These two protein chains interact to form a complex.

Sequence of the second protein:
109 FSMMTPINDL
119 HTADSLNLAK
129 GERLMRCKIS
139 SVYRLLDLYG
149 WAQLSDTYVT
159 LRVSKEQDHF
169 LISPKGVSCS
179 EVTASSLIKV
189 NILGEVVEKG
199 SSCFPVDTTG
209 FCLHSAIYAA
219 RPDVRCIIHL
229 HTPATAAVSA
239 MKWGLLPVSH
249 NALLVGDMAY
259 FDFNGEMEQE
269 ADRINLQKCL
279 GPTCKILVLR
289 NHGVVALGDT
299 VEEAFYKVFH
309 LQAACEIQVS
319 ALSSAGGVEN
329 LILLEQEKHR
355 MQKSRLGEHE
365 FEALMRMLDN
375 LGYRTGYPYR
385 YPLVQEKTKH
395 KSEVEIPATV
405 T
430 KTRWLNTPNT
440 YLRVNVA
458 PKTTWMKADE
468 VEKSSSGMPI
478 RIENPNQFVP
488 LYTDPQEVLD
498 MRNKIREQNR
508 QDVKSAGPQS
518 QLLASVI

Sequence of the first protein:
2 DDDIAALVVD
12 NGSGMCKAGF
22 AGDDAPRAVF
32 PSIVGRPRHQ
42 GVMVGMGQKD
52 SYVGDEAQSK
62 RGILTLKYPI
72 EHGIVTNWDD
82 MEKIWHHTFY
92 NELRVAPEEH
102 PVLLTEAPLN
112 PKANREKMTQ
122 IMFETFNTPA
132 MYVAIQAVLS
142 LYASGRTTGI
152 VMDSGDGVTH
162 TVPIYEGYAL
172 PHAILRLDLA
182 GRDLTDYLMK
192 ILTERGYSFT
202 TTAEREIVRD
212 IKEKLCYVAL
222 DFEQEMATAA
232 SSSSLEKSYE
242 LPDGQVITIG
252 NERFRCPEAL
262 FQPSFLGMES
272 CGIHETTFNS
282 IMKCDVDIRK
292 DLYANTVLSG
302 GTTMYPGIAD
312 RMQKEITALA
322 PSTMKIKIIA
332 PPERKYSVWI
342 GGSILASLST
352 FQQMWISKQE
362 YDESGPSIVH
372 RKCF

Interface contacts:
Residue Y362 in the first protein interacts with residue W462 in the second protein (closest heavy-atom distance 3.2 Å).
Residue D24 in the first protein contacts residue Q505 in the second protein (closest heavy-atom distance 4.1 Å).
Residue M355 in the first protein is in contact with residue P487 in the second protein (closest heavy-atom distance 3.7 Å).
Residue G366 in the first protein contacts residue W462 in the second protein (closest heavy-atom distance 3.5 Å).
Residue I5 in the first protein is in contact with residue P515 in the second protein (closest heavy-atom distance 4.0 Å).
Residue K113 in the first protein is in contact with residue P437 in the second protein (closest heavy-atom distance 4.1 Å).
Residue Y169 in the first protein is in contact with residue N483 in the second protein (closest heavy-atom distance 3.3 Å).
Residue A144 in the first protein contacts residue R499 in the second protein (closest heavy-atom distance 3.2 Å).
Residue F375 in the first protein is in contact with residue F485 in the second protein (closest heavy-atom distance 3.6 Å).
Residue E125 in the first protein interacts with residue K459 in the second protein (closest heavy-atom distance 3.7 Å).
Residue L349 in the first protein is in contact with residue M498 in the second protein (closest heavy-atom distance 3.6 Å).
Residue P367 in the first protein contacts residue Y440 in the second protein (closest heavy-atom distance 3.5 Å).
Residue Q121 in the first protein interacts with residue W462 in the second protein (closest heavy-atom distance 3.4 Å).
Residue S145 in the first protein is in contact with residue R499 in the second protein (closest heavy-atom distance 3.8 Å).
Residue T351 in the first protein is in contact with residue P487 in the second protein (closest heavy-atom distance 3.7 Å).
Residue T351 in the first protein interacts with residue E494 in the second protein (closest heavy-atom distance 3.3 Å).
Residue E364 in the first protein is in contact with residue R442 in the second protein (closest heavy-atom distance 4.0 Å).
Residue Y143 in the first protein interacts with residue R499 in the second protein (closest heavy-atom distance 4.2 Å).
Residue S368 in the first protein contacts residue M475 in the second protein (closest heavy-atom distance 3.3 Å).
Residue A144 in the first protein is in contact with residue R503 in the second protein (closest heavy-atom distance 3.8 Å).
Residue M355 in the first protein contacts residue F485 in the second protein (closest heavy-atom distance 3.1 Å).
Residue I345 in the first protein contacts residue R499 in the second protein (closest heavy-atom distance 3.7 Å).
Residue E125 in the first protein is in contact with residue T460 in the second protein (closest heavy-atom distance 3.7 Å).
Residue D24 in the first protein contacts residue I502 in the second protein (closest heavy-atom distance 4.1 Å).
Residue D363 in the first protein is in contact with residue R442 in the second protein (closest heavy-atom distance 2.5 Å).
Residue R28 in the first protein interacts with residue S512 in the second protein (closest heavy-atom distance 3.6 Å).
Residue Q354 in the first protein is in contact with residue P487 in the second protein (closest heavy-atom distance 4.2 Å).
Residue H371 in the first protein contacts residue T436 in the second protein (closest heavy-atom distance 3.3 Å).
Residue K359 in the first protein contacts residue T460 in the second protein (closest heavy-atom distance 4.1 Å).
Residue F21 in the first protein contacts residue G514 in the second protein (closest heavy-atom distance 4.0 Å).
Residue Q121 in the first protein interacts with residue Y440 in the second protein (closest heavy-atom distance 3.9 Å).
Residue E117 in the first protein contacts residue T436 in the second protein (closest heavy-atom distance 3.2 Å).
Residue E100 in the first protein contacts residue S517 in the second protein (closest heavy-atom distance 3.9 Å).
Residue C374 in the first protein is in contact with residue F485 in the second protein (closest heavy-atom distance 3.5 Å).
Residue G23 in the first protein is in contact with residue I502 in the second protein (closest heavy-atom distance 4.1 Å).
Residue K373 in the first protein is in contact with residue F485 in the second protein (closest heavy-atom distance 3.3 Å).
Residue D363 in the first protein contacts residue W462 in the second protein (closest heavy-atom distance 3.2 Å).
Residue E117 in the first protein interacts with residue N438 in the second protein (closest heavy-atom distance 2.9 Å).
Residue K113 in the first protein contacts residue N435 in the second protein (closest heavy-atom distance 3.8 Å).
Residue R28 in the first protein is in contact with residue A513 in the second protein (closest heavy-atom distance 3.8 Å).
Residue G23 in the first protein interacts with residue Q505 in the second protein (closest heavy-atom distance 4.0 Å).
Residue E334 in the first protein is in contact with residue R503 in the second protein (closest heavy-atom distance 3.6 Å).
Residue D25 in the first protein contacts residue Q505 in the second protein (closest heavy-atom distance 3.9 Å).
Residue E117 in the first protein interacts with residue Y440 in the second protein (closest heavy-atom distance 3.7 Å).
Residue P367 in the first protein is in contact with residue W462 in the second protein (closest heavy-atom distance 4.0 Å).
Residue R372 in the first protein interacts with residue I477 in the second protein (closest heavy-atom distance 3.4 Å).
Residue E125 in the first protein is in contact with residue T461 in the second protein (closest heavy-atom distance 3.4 Å).
Residue T351 in the first protein contacts residue T490 in the second protein (closest heavy-atom distance 4.0 Å).
Residue F21 in the first protein interacts with residue P515 in the second protein (closest heavy-atom distance 3.8 Å).
Residue R28 in the first protein interacts with residue G514 in the second protein (closest heavy-atom distance 3.5 Å).
Residue D25 in the first protein is in contact with residue N506 in the second protein (closest heavy-atom distance 3.0 Å).
Residue I345 in the first protein contacts residue I502 in the second protein (closest heavy-atom distance 4.0 Å).
Residue Y143 in the first protein interacts with residue V495 in the second protein (closest heavy-atom distance 4.1 Å).
Residue S348 in the first protein contacts residue M498 in the second protein (closest heavy-atom distance 3.3 Å).
Residue D363 in the first protein interacts with residue T460 in the second protein (closest heavy-atom distance 3.2 Å).
Residue L349 in the first protein is in contact with residue V495 in the second protein (closest heavy-atom distance 3.8 Å).
Residue R372 in the first protein contacts residue Q484 in the second protein (closest heavy-atom distance 3.9 Å).
Residue G146 in the first protein contacts residue R499 in the second protein (closest heavy-atom distance 3.8 Å).
Residue G146 in the first protein contacts residue L496 in the second protein (closest heavy-atom distance 4.1 Å).
Residue E125 in the first protein interacts with residue W462 in the second protein (closest heavy-atom distance 3.1 Å).